Sequence of chain A:
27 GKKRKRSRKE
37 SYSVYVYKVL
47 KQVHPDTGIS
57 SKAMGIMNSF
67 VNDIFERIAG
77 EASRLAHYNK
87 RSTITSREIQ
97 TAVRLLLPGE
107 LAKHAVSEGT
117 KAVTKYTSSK

This data describes a binding interaction between two proteins.

Sequence of chain B:
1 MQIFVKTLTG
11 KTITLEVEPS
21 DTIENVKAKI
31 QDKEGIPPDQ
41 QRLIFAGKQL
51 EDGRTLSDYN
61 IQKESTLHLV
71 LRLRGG

Interface contacts:
Residue K117 in chain A is in contact with residue L8 in chain B (closest heavy-atom distance 3.5 Å).
Residue S124 in chain A contacts residue R72 in chain B (closest heavy-atom distance 3.2 Å).
Residue K126 in chain A interacts with residue R74 in chain B (closest heavy-atom distance 4.9 Å).
Residue S124 in chain A is in contact with residue L73 in chain B (closest heavy-atom distance 4.9 Å).
Residue T120 in chain A contacts residue I44 in chain B (closest heavy-atom distance 4.0 Å).
Residue S124 in chain A interacts with residue V70 in chain B (closest heavy-atom distance 4.0 Å).
Residue S125 in chain A contacts residue L73 in chain B (closest heavy-atom distance 4.4 Å).
Residue K121 in chain A is in contact with residue L8 in chain B (closest heavy-atom distance 4.5 Å).
Residue T120 in chain A contacts residue V70 in chain B (closest heavy-atom distance 4.0 Å).
Residue K126 in chain A interacts with residue L73 in chain B (closest heavy-atom distance 4.9 Å).
Residue K121 in chain A is in contact with residue L73 in chain B (closest heavy-atom distance 4.6 Å).
Residue K121 in chain A contacts residue L71 in chain B (closest heavy-atom distance 4.4 Å).
Residue S125 in chain A is in contact with residue R72 in chain B (closest heavy-atom distance 4.8 Å).
Residue S124 in chain A is in contact with residue L71 in chain B (closest heavy-atom distance 4.6 Å).